Sequence of chain A:
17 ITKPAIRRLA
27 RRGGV

Contacts between the two chains:
Residue F376 in chain B interacts with residue A26 in chain A (closest heavy-atom distance 3.8 Å).
Residue V415 in chain B is in contact with residue R23 in chain A (closest heavy-atom distance 4.9 Å).
Residue N36 in chain B is in contact with residue L25 in chain A (closest heavy-atom distance 3.8 Å).
Residue L375 in chain B is in contact with residue R23 in chain A (closest heavy-atom distance 2.8 Å).
Residue L375 in chain B is in contact with residue A26 in chain A (closest heavy-atom distance 3.7 Å).
Residue L40 in chain B interacts with residue I22 in chain A (closest heavy-atom distance 4.1 Å).
Residue A367 in chain B interacts with residue R27 in chain A (closest heavy-atom distance 4.7 Å).
Residue F39 in chain B interacts with residue I17 in chain A (closest heavy-atom distance 4.4 Å).
Residue M377 in chain B contacts residue V31 in chain A (closest heavy-atom distance 5.0 Å).
Residue L40 in chain B is in contact with residue G29 in chain A (closest heavy-atom distance 3.9 Å).
Residue S371 in chain B is in contact with residue R27 in chain A (closest heavy-atom distance 3.0 Å).
Residue L40 in chain B contacts residue A26 in chain A (closest heavy-atom distance 3.7 Å).
Residue G370 in chain B contacts residue R27 in chain A (closest heavy-atom distance 3.2 Å).
Residue P372 in chain B is in contact with residue R27 in chain A (closest heavy-atom distance 3.8 Å).
Residue I416 in chain B contacts residue A26 in chain A (closest heavy-atom distance 3.7 Å).
Residue M377 in chain B interacts with residue A26 in chain A (closest heavy-atom distance 3.0 Å).
Residue D366 in chain B is in contact with residue R24 in chain A (closest heavy-atom distance 3.6 Å).
Residue D366 in chain B interacts with residue R27 in chain A (closest heavy-atom distance 2.8 Å).
Residue G379 in chain B contacts residue V31 in chain A (closest heavy-atom distance 4.5 Å).
Residue K357 in chain B interacts with residue R23 in chain A (closest heavy-atom distance 3.9 Å).
Residue I416 in chain B interacts with residue I22 in chain A (closest heavy-atom distance 3.9 Å).
Residue W33 in chain B is in contact with residue V31 in chain A (closest heavy-atom distance 4.2 Å).
Residue W33 in chain B is in contact with residue G29 in chain A (closest heavy-atom distance 3.4 Å).
Residue M377 in chain B contacts residue G29 in chain A (closest heavy-atom distance 3.2 Å).
Residue L375 in chain B contacts residue R27 in chain A (closest heavy-atom distance 4.1 Å).
Residue M377 in chain B interacts with residue R27 in chain A (closest heavy-atom distance 3.6 Å).
Residue E29 in chain B interacts with residue V31 in chain A (closest heavy-atom distance 4.0 Å).
Residue D369 in chain B contacts residue R24 in chain A (closest heavy-atom distance 4.8 Å).
Residue L32 in chain B is in contact with residue G30 in chain A (closest heavy-atom distance 3.4 Å).
Residue I416 in chain B interacts with residue K19 in chain A (closest heavy-atom distance 5.0 Å).
Residue V415 in chain B contacts residue I22 in chain A (closest heavy-atom distance 4.2 Å).
Residue L32 in chain B contacts residue V31 in chain A (closest heavy-atom distance 4.4 Å).
Residue N36 in chain B interacts with residue G30 in chain A (closest heavy-atom distance 2.8 Å).
Residue M377 in chain B is in contact with residue R28 in chain A (closest heavy-atom distance 3.8 Å).
Residue L40 in chain B contacts residue G30 in chain A (closest heavy-atom distance 3.7 Å).
Residue L374 in chain B contacts residue R27 in chain A (closest heavy-atom distance 3.0 Å).
Residue L374 in chain B contacts residue R23 in chain A (closest heavy-atom distance 3.8 Å).
Residue Q362 in chain B interacts with residue R27 in chain A (closest heavy-atom distance 3.7 Å).
Residue F39 in chain B interacts with residue L25 in chain A (closest heavy-atom distance 4.3 Å).
Residue E373 in chain B is in contact with residue R27 in chain A (closest heavy-atom distance 5.0 Å).
Residue V415 in chain B contacts residue K19 in chain A (closest heavy-atom distance 4.1 Å).
Residue W33 in chain B is in contact with residue G30 in chain A (closest heavy-atom distance 3.5 Å).
Residue F376 in chain B interacts with residue R27 in chain A (closest heavy-atom distance 4.8 Å).
Residue D369 in chain B is in contact with residue R27 in chain A (closest heavy-atom distance 3.6 Å).
Residue F39 in chain B contacts residue I22 in chain A (closest heavy-atom distance 4.0 Å).
Residue R349 in chain B is in contact with residue V31 in chain A (closest heavy-atom distance 3.8 Å).
Residue L40 in chain B is in contact with residue L25 in chain A (closest heavy-atom distance 4.0 Å).
Residue R419 in chain B contacts residue K19 in chain A (closest heavy-atom distance 2.9 Å).
Residue N36 in chain B interacts with residue V31 in chain A (closest heavy-atom distance 4.7 Å).
Residue D369 in chain B is in contact with residue R28 in chain A (closest heavy-atom distance 3.1 Å).
Residue I416 in chain B interacts with residue R23 in chain A (closest heavy-atom distance 3.8 Å).
Residue G379 in chain B interacts with residue G29 in chain A (closest heavy-atom distance 4.4 Å).
Residue F376 in chain B interacts with residue R23 in chain A (closest heavy-atom distance 5.0 Å).

This data describes a binding interaction between two proteins.

Sequence of chain B:
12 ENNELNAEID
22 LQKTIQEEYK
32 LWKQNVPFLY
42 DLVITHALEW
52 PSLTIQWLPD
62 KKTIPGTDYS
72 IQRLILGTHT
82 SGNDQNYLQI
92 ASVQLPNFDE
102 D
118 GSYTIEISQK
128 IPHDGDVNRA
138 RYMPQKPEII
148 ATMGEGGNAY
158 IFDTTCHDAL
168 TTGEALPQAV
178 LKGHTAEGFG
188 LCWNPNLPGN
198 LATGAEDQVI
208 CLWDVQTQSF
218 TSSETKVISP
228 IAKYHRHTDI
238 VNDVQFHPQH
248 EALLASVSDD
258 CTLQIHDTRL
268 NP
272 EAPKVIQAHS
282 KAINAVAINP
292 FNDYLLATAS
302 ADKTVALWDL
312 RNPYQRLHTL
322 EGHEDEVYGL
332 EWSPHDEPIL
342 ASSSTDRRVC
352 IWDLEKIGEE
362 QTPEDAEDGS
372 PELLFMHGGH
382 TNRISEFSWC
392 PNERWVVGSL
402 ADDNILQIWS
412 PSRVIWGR